The following describes two proteins that form a bound complex.

Interface contacts:
Residue K144 in protein 2 contacts residue I6 in protein 1 (closest heavy-atom distance 4.5 Å).
Residue R111 in protein 2 contacts residue R56 in protein 1 (closest heavy-atom distance 4.0 Å).
Residue D143 in protein 2 interacts with residue I6 in protein 1 (closest heavy-atom distance 3.4 Å).
Residue R111 in protein 2 contacts residue E65 in protein 1 (closest heavy-atom distance 4.1 Å).
Residue V145 in protein 2 contacts residue N7 in protein 1 (closest heavy-atom distance 4.0 Å).
Residue D143 in protein 2 interacts with residue R2 in protein 1 (closest heavy-atom distance 4.2 Å).
Residue R111 in protein 2 is in contact with residue I6 in protein 1 (closest heavy-atom distance 3.4 Å).
Residue V145 in protein 2 is in contact with residue R2 in protein 1 (closest heavy-atom distance 3.9 Å).
Residue D112 in protein 2 contacts residue R70 in protein 1 (closest heavy-atom distance 3.5 Å).
Residue R111 in protein 2 interacts with residue A4 in protein 1 (closest heavy-atom distance 4.1 Å).
Residue V145 in protein 2 interacts with residue I8 in protein 1 (closest heavy-atom distance 4.9 Å).
Residue V145 in protein 2 contacts residue I6 in protein 1 (closest heavy-atom distance 3.8 Å).
Residue R109 in protein 2 contacts residue I6 in protein 1 (closest heavy-atom distance 3.8 Å).
Residue D141 in protein 2 contacts residue R2 in protein 1 (closest heavy-atom distance 4.6 Å).
Residue R111 in protein 2 is in contact with residue I21 in protein 1 (closest heavy-atom distance 4.7 Å).
Residue K144 in protein 2 contacts residue R2 in protein 1 (closest heavy-atom distance 3.9 Å).
Residue D143 in protein 2 contacts residue G5 in protein 1 (closest heavy-atom distance 4.4 Å).

Sequence of protein 2:
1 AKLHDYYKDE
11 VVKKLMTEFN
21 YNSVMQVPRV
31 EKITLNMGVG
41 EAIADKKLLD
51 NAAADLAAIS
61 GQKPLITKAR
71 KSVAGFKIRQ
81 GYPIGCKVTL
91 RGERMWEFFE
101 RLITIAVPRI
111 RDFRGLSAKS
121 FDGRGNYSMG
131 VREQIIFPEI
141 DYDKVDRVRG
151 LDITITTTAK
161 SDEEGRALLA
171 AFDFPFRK

Sequence of protein 1:
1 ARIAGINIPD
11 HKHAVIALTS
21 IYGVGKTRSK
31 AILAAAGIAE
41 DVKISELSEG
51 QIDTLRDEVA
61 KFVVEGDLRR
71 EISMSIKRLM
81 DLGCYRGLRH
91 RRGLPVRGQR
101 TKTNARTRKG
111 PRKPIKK